Residue-level contacts at the interface:
Residue S214 in chain A is in contact with residue R29 in chain B (closest heavy-atom distance 3.2 Å).
Residue K215 in chain A contacts residue R29 in chain B (closest heavy-atom distance 3.4 Å).
Residue H223 in chain A is in contact with residue M84 in chain B (closest heavy-atom distance 3.9 Å).
Residue E76 in chain A is in contact with residue Y9 in chain B (closest heavy-atom distance 4.2 Å).
Residue R154 in chain A interacts with residue E13 in chain B (closest heavy-atom distance 3.8 Å).
Residue V83 in chain A contacts residue N10 in chain B (closest heavy-atom distance 3.1 Å).
Residue A230 in chain A is in contact with residue A66 in chain B (closest heavy-atom distance 3.6 Å).
Residue W224 in chain A is in contact with residue V21 in chain B (closest heavy-atom distance 3.6 Å).
Residue H223 in chain A contacts residue F85 in chain B (closest heavy-atom distance 3.8 Å).
Residue L232 in chain A interacts with residue W16 in chain B (closest heavy-atom distance 3.5 Å).
Residue I84 in chain A contacts residue Y9 in chain B (closest heavy-atom distance 3.8 Å).
Residue R79 in chain A is in contact with residue R26 in chain B (closest heavy-atom distance 2.7 Å).
Residue D121 in chain A is in contact with residue R26 in chain B (closest heavy-atom distance 3.0 Å).
Residue K215 in chain A is in contact with residue H22 in chain B (closest heavy-atom distance 2.9 Å).
Residue H223 in chain A interacts with residue Y88 in chain B (closest heavy-atom distance 3.9 Å).
Residue H242 in chain A interacts with residue R70 in chain B (closest heavy-atom distance 2.9 Å).
Residue F216 in chain A interacts with residue V21 in chain B (closest heavy-atom distance 3.4 Å).
Residue L227 in chain A interacts with residue Y55 in chain B (closest heavy-atom distance 3.7 Å).
Residue R153 in chain A interacts with residue R14 in chain B (closest heavy-atom distance 3.2 Å).
Residue H242 in chain A is in contact with residue A66 in chain B (closest heavy-atom distance 3.6 Å).
Residue T218 in chain A interacts with residue R29 in chain B (closest heavy-atom distance 3.2 Å).
Residue K215 in chain A interacts with residue G28 in chain B (closest heavy-atom distance 3.5 Å).
Residue S244 in chain A interacts with residue M84 in chain B (closest heavy-atom distance 3.2 Å).
Residue P241 in chain A is in contact with residue W16 in chain B (closest heavy-atom distance 3.4 Å).
Residue R211 in chain A is in contact with residue G28 in chain B (closest heavy-atom distance 3.7 Å).
Residue V240 in chain A is in contact with residue W16 in chain B (closest heavy-atom distance 3.6 Å).
Residue F186 in chain A is in contact with residue V21 in chain B (closest heavy-atom distance 3.2 Å).
Residue E219 in chain A is in contact with residue L87 in chain B (closest heavy-atom distance 3.5 Å).
Residue S244 in chain A is in contact with residue A79 in chain B (closest heavy-atom distance 3.5 Å).
Residue H229 in chain A interacts with residue W16 in chain B (closest heavy-atom distance 3.5 Å).
Residue R226 in chain A is in contact with residue F85 in chain B (closest heavy-atom distance 3.5 Å).
Residue N239 in chain A is in contact with residue W16 in chain B (closest heavy-atom distance 2.9 Å).
Residue W225 in chain A is in contact with residue V21 in chain B (closest heavy-atom distance 4.1 Å).
Residue H223 in chain A contacts residue L87 in chain B (closest heavy-atom distance 3.0 Å).
Residue L149 in chain A contacts residue F12 in chain B (closest heavy-atom distance 3.5 Å).
Residue I84 in chain A is in contact with residue F12 in chain B (closest heavy-atom distance 3.6 Å).
Residue M160 in chain A contacts residue F12 in chain B (closest heavy-atom distance 3.6 Å).
Residue H223 in chain A contacts residue P86 in chain B (closest heavy-atom distance 3.1 Å).
Residue K215 in chain A interacts with residue D25 in chain B (closest heavy-atom distance 4.2 Å).
Residue K80 in chain A contacts residue N10 in chain B (closest heavy-atom distance 3.3 Å).
Residue A230 in chain A interacts with residue E67 in chain B (closest heavy-atom distance 3.6 Å).
Residue K231 in chain A interacts with residue Y64 in chain B (closest heavy-atom distance 3.4 Å).
Residue P243 in chain A interacts with residue A66 in chain B (closest heavy-atom distance 4.1 Å).
Residue R226 in chain A contacts residue M84 in chain B (closest heavy-atom distance 3.1 Å).
Residue Y82 in chain A is in contact with residue N10 in chain B (closest heavy-atom distance 3.9 Å).
Residue L227 in chain A contacts residue Y88 in chain B (closest heavy-atom distance 3.5 Å).
Residue Y234 in chain A interacts with residue Y64 in chain B (closest heavy-atom distance 3.6 Å).
Residue W212 in chain A is in contact with residue R26 in chain B (closest heavy-atom distance 3.4 Å).
Residue R211 in chain A interacts with residue R27 in chain B (closest heavy-atom distance 3.9 Å).
Residue Y234 in chain A is in contact with residue P65 in chain B (closest heavy-atom distance 3.2 Å).
Residue L227 in chain A contacts residue F85 in chain B (closest heavy-atom distance 3.5 Å).
Residue D121 in chain A interacts with residue L24 in chain B (closest heavy-atom distance 3.7 Å).
Residue E220 in chain A is in contact with residue F30 in chain B (closest heavy-atom distance 3.9 Å).
Residue E76 in chain A is in contact with residue N10 in chain B (closest heavy-atom distance 3.1 Å).
Residue G151 in chain A interacts with residue F12 in chain B (closest heavy-atom distance 2.9 Å).
Residue S155 in chain A contacts residue R14 in chain B (closest heavy-atom distance 3.9 Å).
Residue S244 in chain A interacts with residue R70 in chain B (closest heavy-atom distance 2.5 Å).
Residue R153 in chain A interacts with residue F12 in chain B (closest heavy-atom distance 3.6 Å).
Residue I84 in chain A contacts residue N10 in chain B (closest heavy-atom distance 3.9 Å).
Residue R211 in chain A is in contact with residue R26 in chain B (closest heavy-atom distance 4.2 Å).

These two protein chains interact to form a complex.

Sequence of chain B:
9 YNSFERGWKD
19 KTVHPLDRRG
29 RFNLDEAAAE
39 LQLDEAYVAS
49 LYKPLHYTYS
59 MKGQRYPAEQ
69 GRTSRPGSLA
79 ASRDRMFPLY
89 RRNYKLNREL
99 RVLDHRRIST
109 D

Sequence of chain A:
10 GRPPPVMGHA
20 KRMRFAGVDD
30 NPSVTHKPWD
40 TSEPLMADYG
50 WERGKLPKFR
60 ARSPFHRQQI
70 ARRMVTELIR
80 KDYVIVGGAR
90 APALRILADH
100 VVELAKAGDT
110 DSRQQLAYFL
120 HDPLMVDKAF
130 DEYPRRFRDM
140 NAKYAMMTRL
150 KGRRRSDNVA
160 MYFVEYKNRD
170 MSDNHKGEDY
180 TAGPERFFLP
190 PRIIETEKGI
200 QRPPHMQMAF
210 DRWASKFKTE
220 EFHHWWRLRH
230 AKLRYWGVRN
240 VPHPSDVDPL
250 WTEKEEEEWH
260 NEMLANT